Sequence of chain B:
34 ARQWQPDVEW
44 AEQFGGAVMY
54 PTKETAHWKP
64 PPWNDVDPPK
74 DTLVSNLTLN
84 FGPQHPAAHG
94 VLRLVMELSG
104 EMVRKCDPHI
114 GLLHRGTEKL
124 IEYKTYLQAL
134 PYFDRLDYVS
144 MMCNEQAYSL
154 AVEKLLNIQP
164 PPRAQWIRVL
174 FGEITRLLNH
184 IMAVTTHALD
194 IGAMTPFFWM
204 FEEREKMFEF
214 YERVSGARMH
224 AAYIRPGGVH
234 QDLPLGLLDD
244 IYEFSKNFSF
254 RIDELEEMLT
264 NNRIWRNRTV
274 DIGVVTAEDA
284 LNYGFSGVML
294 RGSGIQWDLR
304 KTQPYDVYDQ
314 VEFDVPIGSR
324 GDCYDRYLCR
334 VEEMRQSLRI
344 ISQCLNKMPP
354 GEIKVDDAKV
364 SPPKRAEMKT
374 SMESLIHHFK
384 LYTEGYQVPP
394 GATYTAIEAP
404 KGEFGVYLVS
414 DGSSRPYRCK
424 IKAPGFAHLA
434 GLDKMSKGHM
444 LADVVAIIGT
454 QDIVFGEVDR

This data describes a binding interaction between two proteins.

Contacts between the two chains:
Residue L76 in chain B interacts with residue T84 in chain A (closest heavy-atom distance 4.7 Å).
Residue L76 in chain B contacts residue N83 in chain A (closest heavy-atom distance 4.5 Å).
Residue T75 in chain B is in contact with residue T84 in chain A (closest heavy-atom distance 4.8 Å).

Sequence of chain A:
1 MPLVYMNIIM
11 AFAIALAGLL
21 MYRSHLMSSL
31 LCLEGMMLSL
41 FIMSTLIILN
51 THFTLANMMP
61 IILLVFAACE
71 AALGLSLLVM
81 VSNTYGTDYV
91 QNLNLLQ